The following describes two proteins that form a bound complex.

Sequence of chain A:
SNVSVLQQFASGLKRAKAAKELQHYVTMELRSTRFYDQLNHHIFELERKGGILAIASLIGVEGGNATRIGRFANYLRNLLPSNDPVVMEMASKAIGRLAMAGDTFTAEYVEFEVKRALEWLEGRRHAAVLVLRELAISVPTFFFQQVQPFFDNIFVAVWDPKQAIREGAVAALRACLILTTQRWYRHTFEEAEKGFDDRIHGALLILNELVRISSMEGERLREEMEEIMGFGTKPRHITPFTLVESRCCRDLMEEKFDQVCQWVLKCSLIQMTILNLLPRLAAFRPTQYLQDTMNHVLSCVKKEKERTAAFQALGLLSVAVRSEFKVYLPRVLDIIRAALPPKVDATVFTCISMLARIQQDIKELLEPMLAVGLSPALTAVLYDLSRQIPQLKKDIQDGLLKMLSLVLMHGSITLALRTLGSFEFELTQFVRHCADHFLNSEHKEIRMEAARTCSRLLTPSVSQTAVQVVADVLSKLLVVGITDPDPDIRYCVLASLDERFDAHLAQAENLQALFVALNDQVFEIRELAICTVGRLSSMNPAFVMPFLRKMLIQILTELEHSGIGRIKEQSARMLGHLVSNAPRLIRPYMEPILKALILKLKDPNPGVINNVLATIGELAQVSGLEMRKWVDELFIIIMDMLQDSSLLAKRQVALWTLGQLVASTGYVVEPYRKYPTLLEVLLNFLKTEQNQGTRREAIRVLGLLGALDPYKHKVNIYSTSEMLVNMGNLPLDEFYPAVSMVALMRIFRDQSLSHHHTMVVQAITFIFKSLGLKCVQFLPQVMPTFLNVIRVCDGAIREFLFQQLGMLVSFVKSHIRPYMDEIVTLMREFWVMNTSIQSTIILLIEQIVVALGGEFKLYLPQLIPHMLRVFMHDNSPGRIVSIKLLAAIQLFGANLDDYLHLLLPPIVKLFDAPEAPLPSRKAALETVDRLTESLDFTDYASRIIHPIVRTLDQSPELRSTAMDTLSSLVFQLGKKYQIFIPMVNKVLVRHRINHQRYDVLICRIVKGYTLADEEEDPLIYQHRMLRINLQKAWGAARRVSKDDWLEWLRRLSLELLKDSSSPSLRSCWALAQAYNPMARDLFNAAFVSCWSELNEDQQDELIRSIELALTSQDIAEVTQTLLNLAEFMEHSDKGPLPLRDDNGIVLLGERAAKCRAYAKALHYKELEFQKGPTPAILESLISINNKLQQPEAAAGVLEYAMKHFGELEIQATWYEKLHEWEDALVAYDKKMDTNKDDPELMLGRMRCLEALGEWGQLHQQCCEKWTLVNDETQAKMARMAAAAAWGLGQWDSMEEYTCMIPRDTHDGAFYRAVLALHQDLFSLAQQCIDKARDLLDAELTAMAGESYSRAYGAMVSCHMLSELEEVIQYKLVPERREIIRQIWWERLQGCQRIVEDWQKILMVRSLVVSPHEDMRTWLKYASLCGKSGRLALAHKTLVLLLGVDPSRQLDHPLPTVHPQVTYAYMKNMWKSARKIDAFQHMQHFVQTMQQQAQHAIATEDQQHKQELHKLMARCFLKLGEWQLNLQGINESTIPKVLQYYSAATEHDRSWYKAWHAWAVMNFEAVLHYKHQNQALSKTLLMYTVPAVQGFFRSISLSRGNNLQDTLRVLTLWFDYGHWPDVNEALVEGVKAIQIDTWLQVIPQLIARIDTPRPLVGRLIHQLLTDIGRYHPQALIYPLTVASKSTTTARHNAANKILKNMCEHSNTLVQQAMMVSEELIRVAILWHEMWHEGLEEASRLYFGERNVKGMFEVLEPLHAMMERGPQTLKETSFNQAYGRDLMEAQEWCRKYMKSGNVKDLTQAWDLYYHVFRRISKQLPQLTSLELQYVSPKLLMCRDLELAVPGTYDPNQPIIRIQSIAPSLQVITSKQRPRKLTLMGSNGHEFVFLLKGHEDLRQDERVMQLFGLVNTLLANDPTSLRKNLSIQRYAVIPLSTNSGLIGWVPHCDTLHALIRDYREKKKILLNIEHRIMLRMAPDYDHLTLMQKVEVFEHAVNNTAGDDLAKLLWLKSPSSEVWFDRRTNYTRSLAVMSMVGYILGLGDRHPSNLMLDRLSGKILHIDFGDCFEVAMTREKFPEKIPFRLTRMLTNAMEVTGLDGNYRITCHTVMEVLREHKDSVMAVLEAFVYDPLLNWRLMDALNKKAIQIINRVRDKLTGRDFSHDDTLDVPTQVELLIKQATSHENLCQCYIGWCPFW

Sequence of chain B:
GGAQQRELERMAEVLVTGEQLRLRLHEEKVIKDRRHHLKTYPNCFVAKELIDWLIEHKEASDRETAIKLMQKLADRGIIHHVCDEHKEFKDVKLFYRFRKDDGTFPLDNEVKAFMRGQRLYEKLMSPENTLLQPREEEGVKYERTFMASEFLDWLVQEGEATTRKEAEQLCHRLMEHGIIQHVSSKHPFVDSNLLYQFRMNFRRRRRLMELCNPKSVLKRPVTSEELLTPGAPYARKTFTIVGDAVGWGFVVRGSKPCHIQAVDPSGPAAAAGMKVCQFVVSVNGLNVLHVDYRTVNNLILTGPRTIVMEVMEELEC

Residue-level contacts at the interface:
Residue Q1784 in chain A interacts with residue G122 in chain B (closest heavy-atom distance 3.5 Å).
Residue C1585 in chain A interacts with residue V338 in chain B (closest heavy-atom distance 4.0 Å).
Residue L1783 in chain A contacts residue P61 in chain B (closest heavy-atom distance 3.3 Å).
Residue N1787 in chain A is in contact with residue Y60 in chain B (closest heavy-atom distance 3.2 Å).
Residue R1705 in chain A is in contact with residue E179 in chain B (closest heavy-atom distance 3.2 Å).
Residue Q1737 in chain A is in contact with residue T123 in chain B (closest heavy-atom distance 3.9 Å).
Residue Q1584 in chain A interacts with residue A337 in chain B (closest heavy-atom distance 3.6 Å).
Residue M1557 in chain A contacts residue A354 in chain B (closest heavy-atom distance 4.1 Å).
Residue N1787 in chain A contacts residue T59 in chain B (closest heavy-atom distance 3.6 Å).
Residue R1560 in chain A contacts residue S358 in chain B (closest heavy-atom distance 3.9 Å).
Residue R1560 in chain A is in contact with residue G339 in chain B (closest heavy-atom distance 3.3 Å).
Residue R1569 in chain A interacts with residue D356 in chain B (closest heavy-atom distance 3.8 Å).
Residue S1550 in chain A is in contact with residue K307 in chain B (closest heavy-atom distance 3.6 Å).
Residue E1552 in chain A contacts residue R345 in chain B (closest heavy-atom distance 3.3 Å).
Residue F1736 in chain A interacts with residue D121 in chain B (closest heavy-atom distance 3.1 Å).
Residue F328 in chain A contacts residue D336 in chain B (closest heavy-atom distance 4.0 Å).
Residue D1708 in chain A interacts with residue K131 in chain B (closest heavy-atom distance 3.6 Å).
Residue R1560 in chain A is in contact with residue P360 in chain B (closest heavy-atom distance 3.9 Å).
Residue E1788 in chain A contacts residue K58 in chain B (closest heavy-atom distance 3.1 Å).
Residue M326 in chain A contacts residue R397 in chain B (closest heavy-atom distance 3.3 Å).
Residue D1549 in chain A contacts residue R345 in chain B (closest heavy-atom distance 2.4 Å).
Residue C1556 in chain A interacts with residue D356 in chain B (closest heavy-atom distance 3.0 Å).
Residue F328 in chain A interacts with residue W340 in chain B (closest heavy-atom distance 3.4 Å).
Residue R1569 in chain A interacts with residue V338 in chain B (closest heavy-atom distance 3.7 Å).
Residue E1553 in chain A is in contact with residue K307 in chain B (closest heavy-atom distance 3.1 Å).
Residue K1588 in chain A is in contact with residue V338 in chain B (closest heavy-atom distance 4.0 Å).
Residue R1705 in chain A is in contact with residue G178 in chain B (closest heavy-atom distance 4.0 Å).
Residue I1733 in chain A interacts with residue D121 in chain B (closest heavy-atom distance 3.8 Å).
Residue E1552 in chain A contacts residue V343 in chain B (closest heavy-atom distance 4.1 Å).
Residue G1785 in chain A contacts residue P61 in chain B (closest heavy-atom distance 3.6 Å).
Residue I1786 in chain A is in contact with residue T59 in chain B (closest heavy-atom distance 3.1 Å).
Residue R1560 in chain A interacts with residue D356 in chain B (closest heavy-atom distance 2.5 Å).
Residue Q1784 in chain A interacts with residue R116 in chain B (closest heavy-atom distance 4.1 Å).
Residue E1553 in chain A interacts with residue Q353 in chain B (closest heavy-atom distance 3.1 Å).
Residue F328 in chain A interacts with residue R397 in chain B (closest heavy-atom distance 3.2 Å).
Residue N1787 in chain A contacts residue V101 in chain B (closest heavy-atom distance 3.5 Å).
Residue Q1784 in chain A is in contact with residue P61 in chain B (closest heavy-atom distance 3.2 Å).
Residue R1560 in chain A contacts residue D336 in chain B (closest heavy-atom distance 3.7 Å).
Residue R1560 in chain A contacts residue G341 in chain B (closest heavy-atom distance 3.7 Å).
Residue C1556 in chain A contacts residue A354 in chain B (closest heavy-atom distance 3.8 Å).
Residue R1560 in chain A interacts with residue V338 in chain B (closest heavy-atom distance 3.2 Å).
Residue Y1554 in chain A contacts residue K307 in chain B (closest heavy-atom distance 3.5 Å).
Residue Q1784 in chain A contacts residue D121 in chain B (closest heavy-atom distance 3.7 Å).
Residue H1825 in chain A is in contact with residue K58 in chain B (closest heavy-atom distance 3.5 Å).
Residue C1520 in chain A contacts residue K307 in chain B (closest heavy-atom distance 3.7 Å).
Residue I1786 in chain A interacts with residue R54 in chain B (closest heavy-atom distance 3.5 Å).
Residue I1786 in chain A interacts with residue K58 in chain B (closest heavy-atom distance 3.1 Å).
Residue Q1584 in chain A interacts with residue R397 in chain B (closest heavy-atom distance 3.8 Å).
Residue D1549 in chain A contacts residue Y385 in chain B (closest heavy-atom distance 2.9 Å).
Residue L1783 in chain A interacts with residue D121 in chain B (closest heavy-atom distance 3.3 Å).
Residue Q1737 in chain A is in contact with residue F124 in chain B (closest heavy-atom distance 3.4 Å).
Residue Q1547 in chain A contacts residue N305 in chain B (closest heavy-atom distance 2.6 Å).
Residue Q1737 in chain A contacts residue D121 in chain B (closest heavy-atom distance 2.4 Å).
Residue N2524 in chain A is in contact with residue L57 in chain B (closest heavy-atom distance 3.8 Å).
Residue M326 in chain A contacts residue P396 in chain B (closest heavy-atom distance 3.6 Å).
Residue C1520 in chain A contacts residue C304 in chain B (closest heavy-atom distance 3.4 Å).
Residue R1560 in chain A interacts with residue G359 in chain B (closest heavy-atom distance 3.6 Å).
Residue N1787 in chain A contacts residue K58 in chain B (closest heavy-atom distance 3.5 Å).
Residue Q1576 in chain A interacts with residue L393 in chain B (closest heavy-atom distance 4.0 Å).
Residue C1556 in chain A is in contact with residue V343 in chain B (closest heavy-atom distance 4.0 Å).